Sequence of the second protein:
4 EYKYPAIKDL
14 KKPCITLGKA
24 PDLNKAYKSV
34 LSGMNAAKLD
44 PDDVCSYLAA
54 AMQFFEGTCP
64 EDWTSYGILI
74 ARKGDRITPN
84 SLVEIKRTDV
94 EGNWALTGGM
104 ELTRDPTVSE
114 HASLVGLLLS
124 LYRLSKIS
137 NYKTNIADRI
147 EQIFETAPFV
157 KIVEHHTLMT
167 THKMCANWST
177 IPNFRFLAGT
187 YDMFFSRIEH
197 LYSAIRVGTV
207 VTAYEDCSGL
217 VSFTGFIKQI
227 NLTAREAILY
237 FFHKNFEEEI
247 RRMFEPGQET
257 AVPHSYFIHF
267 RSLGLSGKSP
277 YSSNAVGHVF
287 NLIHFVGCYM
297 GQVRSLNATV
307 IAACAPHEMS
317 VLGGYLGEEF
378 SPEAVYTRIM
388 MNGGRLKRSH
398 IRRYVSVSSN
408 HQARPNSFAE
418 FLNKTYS

Sequence of the first protein:
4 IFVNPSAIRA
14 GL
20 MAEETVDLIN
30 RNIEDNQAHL

Residue-level contacts at the interface:
Residue L216 in the second protein contacts residue I28 in the first protein (closest heavy-atom distance 3.5 Å).
Residue Y383 in the second protein is in contact with residue F5 in the first protein (closest heavy-atom distance 3.8 Å).
Residue V207 in the second protein is in contact with residue L39 in the first protein (closest heavy-atom distance 3.9 Å).
Residue T220 in the second protein contacts residue N29 in the first protein (closest heavy-atom distance 3.0 Å).
Residue R231 in the second protein contacts residue E22 in the first protein (closest heavy-atom distance 3.4 Å).
Residue A230 in the second protein contacts residue V25 in the first protein (closest heavy-atom distance 4.1 Å).
Residue A230 in the second protein interacts with residue E22 in the first protein (closest heavy-atom distance 2.8 Å).
Residue E380 in the second protein contacts residue P8 in the first protein (closest heavy-atom distance 3.5 Å).
Residue R126 in the second protein is in contact with residue H38 in the first protein (closest heavy-atom distance 3.5 Å).
Residue Y210 in the second protein is in contact with residue I28 in the first protein (closest heavy-atom distance 3.5 Å).
Residue V203 in the second protein is in contact with residue H38 in the first protein (closest heavy-atom distance 3.5 Å).
Residue P259 in the second protein is in contact with residue L27 in the first protein (closest heavy-atom distance 3.6 Å).
Residue K240 in the second protein is in contact with residue I4 in the first protein (closest heavy-atom distance 2.9 Å).
Residue R231 in the second protein interacts with residue L15 in the first protein (closest heavy-atom distance 2.4 Å).
Residue R202 in the second protein interacts with residue H38 in the first protein (closest heavy-atom distance 3.7 Å).
Residue A257 in the second protein contacts residue L27 in the first protein (closest heavy-atom distance 3.3 Å).
Residue I386 in the second protein interacts with residue F5 in the first protein (closest heavy-atom distance 3.9 Å).
Residue P379 in the second protein contacts residue P8 in the first protein (closest heavy-atom distance 3.6 Å).
Residue S199 in the second protein interacts with residue H38 in the first protein (closest heavy-atom distance 3.9 Å).
Residue Y210 in the second protein contacts residue N31 in the first protein (closest heavy-atom distance 2.9 Å).
Residue R202 in the second protein is in contact with residue N35 in the first protein (closest heavy-atom distance 3.0 Å).
Residue G221 in the second protein contacts residue N29 in the first protein (closest heavy-atom distance 3.5 Å).
Residue H239 in the second protein is in contact with residue I4 in the first protein (closest heavy-atom distance 3.5 Å).
Residue L235 in the second protein is in contact with residue I11 in the first protein (closest heavy-atom distance 3.6 Å).
Residue T229 in the second protein interacts with residue E22 in the first protein (closest heavy-atom distance 3.7 Å).
Residue A257 in the second protein contacts residue E23 in the first protein (closest heavy-atom distance 3.9 Å).
Residue V206 in the second protein contacts residue N35 in the first protein (closest heavy-atom distance 3.5 Å).
Residue E314 in the second protein contacts residue I4 in the first protein (closest heavy-atom distance 3.2 Å).
Residue F238 in the second protein interacts with residue P8 in the first protein (closest heavy-atom distance 3.5 Å).
Residue P379 in the second protein is in contact with residue R12 in the first protein (closest heavy-atom distance 4.1 Å).
Residue T256 in the second protein is in contact with residue L27 in the first protein (closest heavy-atom distance 3.8 Å).
Residue I264 in the second protein is in contact with residue N31 in the first protein (closest heavy-atom distance 3.6 Å).
Residue H239 in the second protein interacts with residue F5 in the first protein (closest heavy-atom distance 3.9 Å).
Residue V217 in the second protein interacts with residue I32 in the first protein (closest heavy-atom distance 3.4 Å).
Residue T256 in the second protein interacts with residue T24 in the first protein (closest heavy-atom distance 2.7 Å).
Residue R126 in the second protein interacts with residue L39 in the first protein (closest heavy-atom distance 3.6 Å).
Residue T220 in the second protein is in contact with residue V25 in the first protein (closest heavy-atom distance 3.8 Å).
Residue T256 in the second protein interacts with residue I28 in the first protein (closest heavy-atom distance 4.1 Å).
Residue R231 in the second protein is in contact with residue G14 in the first protein (closest heavy-atom distance 3.2 Å).
Residue K224 in the second protein is in contact with residue N29 in the first protein (closest heavy-atom distance 3.5 Å).
Residue F238 in the second protein interacts with residue F5 in the first protein (closest heavy-atom distance 3.9 Å).
Residue A209 in the second protein is in contact with residue N35 in the first protein (closest heavy-atom distance 3.6 Å).
Residue L235 in the second protein contacts residue P8 in the first protein (closest heavy-atom distance 3.6 Å).
Residue M387 in the second protein is in contact with residue F5 in the first protein (closest heavy-atom distance 3.4 Å).
Residue E380 in the second protein is in contact with residue R12 in the first protein (closest heavy-atom distance 3.4 Å).
Residue Y383 in the second protein is in contact with residue P8 in the first protein (closest heavy-atom distance 3.5 Å).
Residue L235 in the second protein interacts with residue R12 in the first protein (closest heavy-atom distance 3.5 Å).
Residue F250 in the second protein is in contact with residue A21 in the first protein (closest heavy-atom distance 3.7 Å).
Residue A257 in the second protein is in contact with residue T24 in the first protein (closest heavy-atom distance 3.6 Å).
Residue E232 in the second protein is in contact with residue R12 in the first protein (closest heavy-atom distance 4.0 Å).
Residue Y383 in the second protein contacts residue V6 in the first protein (closest heavy-atom distance 3.7 Å).
Residue F238 in the second protein is in contact with residue I11 in the first protein (closest heavy-atom distance 3.9 Å).
Residue F238 in the second protein contacts residue V6 in the first protein (closest heavy-atom distance 2.9 Å).
Residue V206 in the second protein contacts residue H38 in the first protein (closest heavy-atom distance 3.9 Å).
Residue V258 in the second protein is in contact with residue L27 in the first protein (closest heavy-atom distance 3.5 Å).
Residue Y383 in the second protein is in contact with residue N7 in the first protein (closest heavy-atom distance 3.6 Å).
Residue T220 in the second protein interacts with residue I28 in the first protein (closest heavy-atom distance 3.4 Å).
Residue V206 in the second protein contacts residue L39 in the first protein (closest heavy-atom distance 3.6 Å).
Residue E380 in the second protein is in contact with residue S9 in the first protein (closest heavy-atom distance 3.4 Å).
Residue I223 in the second protein is in contact with residue V25 in the first protein (closest heavy-atom distance 3.9 Å).

This data describes a binding interaction between two proteins.